Contacts between the two chains:
Residue L255 in protein 1 interacts with residue T79 in protein 2 (closest heavy-atom distance 3.6 Å).
Residue G254 in protein 1 is in contact with residue F78 in protein 2 (closest heavy-atom distance 4.0 Å).
Residue A258 in protein 1 interacts with residue A75 in protein 2 (closest heavy-atom distance 4.0 Å).
Residue G254 in protein 1 interacts with residue A75 in protein 2 (closest heavy-atom distance 4.6 Å).
Residue L257 in protein 1 interacts with residue D71 in protein 2 (closest heavy-atom distance 4.7 Å).
Residue L257 in protein 1 interacts with residue R74 in protein 2 (closest heavy-atom distance 3.6 Å).
Residue G254 in protein 1 contacts residue T79 in protein 2 (closest heavy-atom distance 3.3 Å).
Residue L257 in protein 1 is in contact with residue F78 in protein 2 (closest heavy-atom distance 3.6 Å).
Residue L257 in protein 1 is in contact with residue A75 in protein 2 (closest heavy-atom distance 3.6 Å).

Sequence of protein 2:
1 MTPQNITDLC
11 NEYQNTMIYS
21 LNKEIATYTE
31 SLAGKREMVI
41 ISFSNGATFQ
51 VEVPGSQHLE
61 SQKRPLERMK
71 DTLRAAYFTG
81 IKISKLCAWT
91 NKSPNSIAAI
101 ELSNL

Sequence of protein 1:
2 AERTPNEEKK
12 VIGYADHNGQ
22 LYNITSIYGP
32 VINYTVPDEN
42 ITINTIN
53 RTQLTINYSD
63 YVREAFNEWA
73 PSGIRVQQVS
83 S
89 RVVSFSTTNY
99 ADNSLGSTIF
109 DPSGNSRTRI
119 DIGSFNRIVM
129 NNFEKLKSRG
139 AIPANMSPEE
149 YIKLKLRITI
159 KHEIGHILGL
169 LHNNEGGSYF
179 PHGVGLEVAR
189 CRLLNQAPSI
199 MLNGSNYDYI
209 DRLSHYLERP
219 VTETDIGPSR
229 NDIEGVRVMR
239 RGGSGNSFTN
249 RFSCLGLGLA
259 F

These two protein chains interact to form a complex.